Sequence of protein 1:
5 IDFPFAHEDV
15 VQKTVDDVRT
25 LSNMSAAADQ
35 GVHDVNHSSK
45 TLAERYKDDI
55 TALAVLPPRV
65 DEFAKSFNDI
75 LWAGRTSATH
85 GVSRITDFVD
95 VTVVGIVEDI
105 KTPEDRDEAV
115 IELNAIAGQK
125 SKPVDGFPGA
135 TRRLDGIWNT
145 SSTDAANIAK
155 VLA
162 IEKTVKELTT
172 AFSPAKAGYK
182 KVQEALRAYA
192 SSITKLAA

Residue-level contacts at the interface:
Residue F67 in protein 1 contacts residue L60 in protein 2 (closest heavy-atom distance 3.6 Å).
Residue S42 in protein 1 contacts residue V39 in protein 2 (closest heavy-atom distance 4.0 Å).
Residue F67 in protein 1 is in contact with residue A56 in protein 2 (closest heavy-atom distance 3.4 Å).
Residue L57 in protein 1 interacts with residue V36 in protein 2 (closest heavy-atom distance 3.7 Å).
Residue Y50 in protein 1 is in contact with residue M28 in protein 2 (closest heavy-atom distance 3.8 Å).
Residue Y50 in protein 1 is in contact with residue A31 in protein 2 (closest heavy-atom distance 3.1 Å).
Residue D52 in protein 1 is in contact with residue P132 in protein 2 (closest heavy-atom distance 3.7 Å).
Residue D53 in protein 1 interacts with residue R137 in protein 2 (closest heavy-atom distance 3.1 Å).
Residue A56 in protein 1 is in contact with residue I74 in protein 2 (closest heavy-atom distance 3.4 Å).
Residue I54 in protein 1 contacts residue M28 in protein 2 (closest heavy-atom distance 3.8 Å).
Residue Y50 in protein 1 is in contact with residue A32 in protein 2 (closest heavy-atom distance 3.9 Å).
Residue R63 in protein 1 contacts residue R63 in protein 2 (closest heavy-atom distance 3.5 Å).
Residue R63 in protein 1 interacts with residue E66 in protein 2 (closest heavy-atom distance 3.7 Å).
Residue V39 in protein 1 interacts with residue S43 in protein 2 (closest heavy-atom distance 4.1 Å).
Residue A32 in protein 1 is in contact with residue I54 in protein 2 (closest heavy-atom distance 4.0 Å).
Residue P132 in protein 1 is in contact with residue D52 in protein 2 (closest heavy-atom distance 3.7 Å).
Residue I54 in protein 1 contacts residue A32 in protein 2 (closest heavy-atom distance 4.0 Å).
Residue T55 in protein 1 interacts with residue G130 in protein 2 (closest heavy-atom distance 3.0 Å).
Residue L60 in protein 1 is in contact with residue F67 in protein 2 (closest heavy-atom distance 3.6 Å).
Residue L57 in protein 1 is in contact with residue F67 in protein 2 (closest heavy-atom distance 3.8 Å).
Residue F131 in protein 1 interacts with residue I54 in protein 2 (closest heavy-atom distance 3.8 Å).
Residue P132 in protein 1 interacts with residue D53 in protein 2 (closest heavy-atom distance 3.0 Å).
Residue I54 in protein 1 interacts with residue G130 in protein 2 (closest heavy-atom distance 3.8 Å).
Residue M28 in protein 1 interacts with residue Y50 in protein 2 (closest heavy-atom distance 3.8 Å).
Residue F71 in protein 1 is in contact with residue L57 in protein 2 (closest heavy-atom distance 3.9 Å).
Residue I74 in protein 1 contacts residue A56 in protein 2 (closest heavy-atom distance 3.4 Å).
Residue F131 in protein 1 is in contact with residue D53 in protein 2 (closest heavy-atom distance 3.3 Å).
Residue A32 in protein 1 interacts with residue Y50 in protein 2 (closest heavy-atom distance 3.9 Å).
Residue G130 in protein 1 contacts residue T55 in protein 2 (closest heavy-atom distance 3.0 Å).
Residue G133 in protein 1 interacts with residue D53 in protein 2 (closest heavy-atom distance 2.8 Å).
Residue A31 in protein 1 interacts with residue Y50 in protein 2 (closest heavy-atom distance 3.1 Å).
Residue A56 in protein 1 is in contact with residue F67 in protein 2 (closest heavy-atom distance 3.4 Å).
Residue D53 in protein 1 is in contact with residue M28 in protein 2 (closest heavy-atom distance 3.4 Å).
Residue D53 in protein 1 contacts residue P132 in protein 2 (closest heavy-atom distance 3.0 Å).
Residue F67 in protein 1 is in contact with residue L57 in protein 2 (closest heavy-atom distance 3.8 Å).
Residue E66 in protein 1 interacts with residue R63 in protein 2 (closest heavy-atom distance 3.7 Å).
Residue D53 in protein 1 is in contact with residue G133 in protein 2 (closest heavy-atom distance 2.8 Å).
Residue I54 in protein 1 is in contact with residue F71 in protein 2 (closest heavy-atom distance 3.7 Å).
Residue L46 in protein 1 is in contact with residue G35 in protein 2 (closest heavy-atom distance 3.3 Å).
Residue P132 in protein 1 contacts residue T55 in protein 2 (closest heavy-atom distance 3.5 Å).
Residue G130 in protein 1 contacts residue I54 in protein 2 (closest heavy-atom distance 3.8 Å).
Residue M28 in protein 1 contacts residue I54 in protein 2 (closest heavy-atom distance 3.8 Å).
Residue I54 in protein 1 interacts with residue F131 in protein 2 (closest heavy-atom distance 3.8 Å).
Residue A56 in protein 1 contacts residue G130 in protein 2 (closest heavy-atom distance 3.2 Å).
Residue V36 in protein 1 interacts with residue L46 in protein 2 (closest heavy-atom distance 3.5 Å).
Residue R137 in protein 1 interacts with residue D53 in protein 2 (closest heavy-atom distance 3.1 Å).
Residue G35 in protein 1 contacts residue L46 in protein 2 (closest heavy-atom distance 3.3 Å).
Residue F71 in protein 1 interacts with residue I54 in protein 2 (closest heavy-atom distance 3.7 Å).
Residue M28 in protein 1 contacts residue D53 in protein 2 (closest heavy-atom distance 3.4 Å).
Residue R136 in protein 1 interacts with residue D53 in protein 2 (closest heavy-atom distance 3.3 Å).
Residue D53 in protein 1 contacts residue R136 in protein 2 (closest heavy-atom distance 3.3 Å).
Residue V39 in protein 1 contacts residue S42 in protein 2 (closest heavy-atom distance 4.0 Å).
Residue L46 in protein 1 contacts residue V36 in protein 2 (closest heavy-atom distance 3.5 Å).
Residue L57 in protein 1 contacts residue F71 in protein 2 (closest heavy-atom distance 3.9 Å).
Residue T55 in protein 1 is in contact with residue P132 in protein 2 (closest heavy-atom distance 3.5 Å).
Residue G130 in protein 1 is in contact with residue A56 in protein 2 (closest heavy-atom distance 3.2 Å).
Residue F67 in protein 1 contacts residue R63 in protein 2 (closest heavy-atom distance 3.3 Å).
Residue R63 in protein 1 interacts with residue F67 in protein 2 (closest heavy-atom distance 3.3 Å).
Residue V36 in protein 1 contacts residue L57 in protein 2 (closest heavy-atom distance 3.7 Å).
Residue D53 in protein 1 is in contact with residue F131 in protein 2 (closest heavy-atom distance 3.3 Å).

Sequence of protein 2:
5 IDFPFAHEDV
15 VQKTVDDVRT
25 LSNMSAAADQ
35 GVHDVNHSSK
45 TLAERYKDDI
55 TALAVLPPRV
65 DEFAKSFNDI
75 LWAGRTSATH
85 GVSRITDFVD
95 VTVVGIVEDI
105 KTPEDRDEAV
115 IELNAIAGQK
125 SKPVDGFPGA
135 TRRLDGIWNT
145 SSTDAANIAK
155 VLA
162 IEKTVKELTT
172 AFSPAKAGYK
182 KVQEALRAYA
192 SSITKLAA

This data describes a binding interaction between two proteins.